These two protein chains interact to form a complex.

Contacts between the two chains:
Residue V17 in chain B is in contact with residue S20 in chain A (closest heavy-atom distance 3.4 Å).
Residue L54 in chain B interacts with residue L53 in chain A (closest heavy-atom distance 3.6 Å).
Residue L50 in chain B contacts residue R49 in chain A (closest heavy-atom distance 3.5 Å).
Residue L53 in chain B is in contact with residue L53 in chain A (closest heavy-atom distance 4.1 Å).
Residue F36 in chain B is in contact with residue L39 in chain A (closest heavy-atom distance 3.6 Å).
Residue I25 in chain B interacts with residue E27 in chain A (closest heavy-atom distance 3.2 Å).
Residue L46 in chain B is in contact with residue L43 in chain A (closest heavy-atom distance 3.9 Å).
Residue D14 in chain B is in contact with residue T16 in chain A (closest heavy-atom distance 4.5 Å).
Residue D33 in chain B interacts with residue Y31 in chain A (closest heavy-atom distance 3.1 Å).
Residue L39 in chain B contacts residue L39 in chain A (closest heavy-atom distance 3.3 Å).
Residue T13 in chain B is in contact with residue T16 in chain A (closest heavy-atom distance 4.2 Å).
Residue A24 in chain B interacts with residue S28 in chain A (closest heavy-atom distance 4.2 Å).
Residue N29 in chain B contacts residue S28 in chain A (closest heavy-atom distance 3.6 Å).
Residue L43 in chain B contacts residue R42 in chain A (closest heavy-atom distance 3.9 Å).
Residue E47 in chain B contacts residue R49 in chain A (closest heavy-atom distance 3.1 Å).
Residue V17 in chain B contacts residue T16 in chain A (closest heavy-atom distance 3.9 Å).
Residue N29 in chain B contacts residue Y31 in chain A (closest heavy-atom distance 3.5 Å).
Residue T32 in chain B contacts residue Y31 in chain A (closest heavy-atom distance 3.9 Å).
Residue D14 in chain B contacts residue Y12 in chain A (closest heavy-atom distance 2.7 Å).
Residue I25 in chain B is in contact with residue A24 in chain A (closest heavy-atom distance 4.0 Å).
Residue L50 in chain B interacts with residue L53 in chain A (closest heavy-atom distance 4.3 Å).
Residue F36 in chain B interacts with residue F36 in chain A (closest heavy-atom distance 3.9 Å).
Residue N10 in chain B is in contact with residue Y12 in chain A (closest heavy-atom distance 3.4 Å).
Residue L39 in chain B contacts residue F36 in chain A (closest heavy-atom distance 4.1 Å).
Residue L43 in chain B contacts residue L43 in chain A (closest heavy-atom distance 3.8 Å).
Residue L53 in chain B contacts residue L50 in chain A (closest heavy-atom distance 3.6 Å).
Residue T21 in chain B contacts residue K23 in chain A (closest heavy-atom distance 3.9 Å).
Residue A9 in chain B interacts with residue A9 in chain A (closest heavy-atom distance 3.7 Å).
Residue F36 in chain B is in contact with residue K35 in chain A (closest heavy-atom distance 3.3 Å).
Residue T21 in chain B interacts with residue S20 in chain A (closest heavy-atom distance 2.4 Å).
Residue V17 in chain B contacts residue V17 in chain A (closest heavy-atom distance 3.5 Å).
Residue I25 in chain B interacts with residue S28 in chain A (closest heavy-atom distance 3.5 Å).
Residue D33 in chain B contacts residue K35 in chain A (closest heavy-atom distance 3.6 Å).
Residue T21 in chain B is in contact with residue A24 in chain A (closest heavy-atom distance 4.0 Å).
Residue S28 in chain B contacts residue S28 in chain A (closest heavy-atom distance 3.3 Å).
Residue L46 in chain B contacts residue L46 in chain A (closest heavy-atom distance 3.7 Å).
Residue K35 in chain B contacts residue F36 in chain A (closest heavy-atom distance 3.9 Å).
Residue E40 in chain B is in contact with residue L39 in chain A (closest heavy-atom distance 3.2 Å).
Residue T21 in chain B contacts residue E27 in chain A (closest heavy-atom distance 4.5 Å).
Residue T13 in chain B is in contact with residue T13 in chain A (closest heavy-atom distance 3.5 Å).
Residue D44 in chain B is in contact with residue R42 in chain A (closest heavy-atom distance 2.8 Å).
Residue L51 in chain B interacts with residue R49 in chain A (closest heavy-atom distance 4.5 Å).
Residue L50 in chain B interacts with residue L46 in chain A (closest heavy-atom distance 3.8 Å).
Residue E40 in chain B is in contact with residue R42 in chain A (closest heavy-atom distance 2.8 Å).
Residue L6 in chain B is in contact with residue A9 in chain A (closest heavy-atom distance 4.0 Å).
Residue L43 in chain B interacts with residue L46 in chain A (closest heavy-atom distance 3.3 Å).
Residue T5 in chain B contacts residue T5 in chain A (closest heavy-atom distance 4.1 Å).
Residue A24 in chain B contacts residue A24 in chain A (closest heavy-atom distance 3.5 Å).
Residue E47 in chain B interacts with residue L46 in chain A (closest heavy-atom distance 3.7 Å).
Residue T13 in chain B is in contact with residue Y12 in chain A (closest heavy-atom distance 4.1 Å).
Residue N10 in chain B contacts residue A9 in chain A (closest heavy-atom distance 4.0 Å).
Residue E47 in chain B contacts residue R42 in chain A (closest heavy-atom distance 3.7 Å).
Residue T32 in chain B is in contact with residue F36 in chain A (closest heavy-atom distance 4.0 Å).
Residue L43 in chain B contacts residue L39 in chain A (closest heavy-atom distance 3.9 Å).
Residue T32 in chain B interacts with residue T32 in chain A (closest heavy-atom distance 2.9 Å).
Residue L6 in chain B is in contact with residue T5 in chain A (closest heavy-atom distance 4.0 Å).
Residue S20 in chain B interacts with residue S20 in chain A (closest heavy-atom distance 4.3 Å).
Residue T32 in chain B is in contact with residue K35 in chain A (closest heavy-atom distance 4.1 Å).
Residue L6 in chain B interacts with residue T8 in chain A (closest heavy-atom distance 4.5 Å).
Residue F36 in chain B contacts residue Q38 in chain A (closest heavy-atom distance 3.9 Å).

Sequence of chain A:
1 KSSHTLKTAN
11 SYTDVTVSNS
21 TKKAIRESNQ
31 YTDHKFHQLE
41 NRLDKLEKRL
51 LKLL

Sequence of chain B:
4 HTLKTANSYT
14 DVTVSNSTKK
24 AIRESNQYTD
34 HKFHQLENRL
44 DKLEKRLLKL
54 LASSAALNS